Contacts between the two chains:
Residue D40 in protein 2 contacts residue G11 in protein 1 (closest heavy-atom distance 2.9 Å).
Residue D40 in protein 2 contacts residue R10 in protein 1 (closest heavy-atom distance 3.9 Å).
Residue L41 in protein 2 interacts with residue R10 in protein 1 (closest heavy-atom distance 3.8 Å).
Residue Y84 in protein 2 interacts with residue A5 in protein 1 (closest heavy-atom distance 4.3 Å).
Residue V42 in protein 2 is in contact with residue M9 in protein 1 (closest heavy-atom distance 3.0 Å).
Residue Y84 in protein 2 contacts residue L4 in protein 1 (closest heavy-atom distance 4.3 Å).
Residue L41 in protein 2 contacts residue M9 in protein 1 (closest heavy-atom distance 3.2 Å).
Residue D40 in protein 2 contacts residue L13 in protein 1 (closest heavy-atom distance 4.8 Å).
Residue L41 in protein 2 contacts residue G11 in protein 1 (closest heavy-atom distance 4.5 Å).
Residue I81 in protein 2 is in contact with residue P7 in protein 1 (closest heavy-atom distance 5.0 Å).
Residue E80 in protein 2 is in contact with residue P7 in protein 1 (closest heavy-atom distance 4.7 Å).
Residue D40 in protein 2 contacts residue M9 in protein 1 (closest heavy-atom distance 4.6 Å).
Residue D40 in protein 2 is in contact with residue L12 in protein 1 (closest heavy-atom distance 4.5 Å).

Sequence of protein 2:
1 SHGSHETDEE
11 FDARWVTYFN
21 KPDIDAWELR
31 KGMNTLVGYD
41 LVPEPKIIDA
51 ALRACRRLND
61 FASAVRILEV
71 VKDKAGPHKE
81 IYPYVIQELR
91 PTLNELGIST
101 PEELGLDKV

Sequence of protein 1:
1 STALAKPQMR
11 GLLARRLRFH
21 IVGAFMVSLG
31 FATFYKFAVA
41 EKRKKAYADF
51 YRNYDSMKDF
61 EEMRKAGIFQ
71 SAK

These two protein chains interact to form a complex.